Sequence of protein 2:
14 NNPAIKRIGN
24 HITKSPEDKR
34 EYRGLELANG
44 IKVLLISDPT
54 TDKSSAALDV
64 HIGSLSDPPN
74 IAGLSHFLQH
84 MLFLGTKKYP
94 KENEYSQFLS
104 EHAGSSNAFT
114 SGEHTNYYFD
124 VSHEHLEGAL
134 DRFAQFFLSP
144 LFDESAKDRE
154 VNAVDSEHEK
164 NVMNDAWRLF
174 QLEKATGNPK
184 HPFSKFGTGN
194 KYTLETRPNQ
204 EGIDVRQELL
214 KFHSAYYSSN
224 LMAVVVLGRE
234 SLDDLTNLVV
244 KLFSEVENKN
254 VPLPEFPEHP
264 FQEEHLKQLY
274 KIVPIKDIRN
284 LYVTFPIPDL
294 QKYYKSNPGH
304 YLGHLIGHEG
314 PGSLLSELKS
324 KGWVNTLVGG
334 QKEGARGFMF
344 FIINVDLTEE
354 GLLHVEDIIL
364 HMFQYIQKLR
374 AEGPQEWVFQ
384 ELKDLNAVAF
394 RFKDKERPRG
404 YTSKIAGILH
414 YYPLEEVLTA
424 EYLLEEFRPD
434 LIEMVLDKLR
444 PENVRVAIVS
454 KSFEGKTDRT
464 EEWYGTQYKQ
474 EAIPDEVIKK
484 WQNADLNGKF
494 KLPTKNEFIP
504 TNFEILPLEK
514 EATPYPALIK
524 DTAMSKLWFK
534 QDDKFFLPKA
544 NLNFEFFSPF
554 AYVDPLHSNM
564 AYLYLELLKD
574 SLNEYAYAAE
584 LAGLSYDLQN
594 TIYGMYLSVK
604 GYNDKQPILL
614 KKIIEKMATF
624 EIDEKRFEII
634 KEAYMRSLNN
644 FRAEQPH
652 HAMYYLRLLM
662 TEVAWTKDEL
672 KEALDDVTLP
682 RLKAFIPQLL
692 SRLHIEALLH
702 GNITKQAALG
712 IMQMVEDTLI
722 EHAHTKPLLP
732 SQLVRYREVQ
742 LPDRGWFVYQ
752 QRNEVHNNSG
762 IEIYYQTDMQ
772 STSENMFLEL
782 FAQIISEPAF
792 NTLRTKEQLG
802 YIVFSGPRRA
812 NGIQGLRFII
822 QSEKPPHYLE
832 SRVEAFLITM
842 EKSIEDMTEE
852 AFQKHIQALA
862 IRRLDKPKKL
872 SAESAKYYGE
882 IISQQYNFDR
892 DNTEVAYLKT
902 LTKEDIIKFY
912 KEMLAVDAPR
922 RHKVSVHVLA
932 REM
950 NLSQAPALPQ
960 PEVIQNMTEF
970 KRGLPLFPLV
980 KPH

Contacts between the two chains:
Residue H83 in protein 2 contacts residue T16 in protein 1 (closest heavy-atom distance 3.0 Å).
Residue H83 in protein 2 is in contact with residue Q18 in protein 1 (closest heavy-atom distance 3.1 Å).
Residue H79 in protein 2 is in contact with residue D15 in protein 1 (closest heavy-atom distance 3.4 Å).
Residue E312 in protein 2 contacts residue A1 in protein 1 (closest heavy-atom distance 2.7 Å).
Residue E160 in protein 2 is in contact with residue L17 in protein 1 (closest heavy-atom distance 4.1 Å).
Residue L330 in protein 2 contacts residue A1 in protein 1 (closest heavy-atom distance 2.7 Å).
Residue Q82 in protein 2 contacts residue L17 in protein 1 (closest heavy-atom distance 3.0 Å).
Residue G332 in protein 2 interacts with residue R3 in protein 1 (closest heavy-atom distance 2.8 Å).
Residue H83 in protein 2 contacts residue L17 in protein 1 (closest heavy-atom distance 3.4 Å).
Residue A111 in protein 2 is in contact with residue D15 in protein 1 (closest heavy-atom distance 4.2 Å).
Residue Y802 in protein 2 interacts with residue L17 in protein 1 (closest heavy-atom distance 3.2 Å).
Residue N110 in protein 2 interacts with residue Q18 in protein 1 (closest heavy-atom distance 4.3 Å).
Residue Q82 in protein 2 is in contact with residue D15 in protein 1 (closest heavy-atom distance 3.0 Å).
Residue A111 in protein 2 contacts residue L17 in protein 1 (closest heavy-atom distance 3.5 Å).
Residue W170 in protein 2 contacts residue V14 in protein 1 (closest heavy-atom distance 3.6 Å).
Residue R795 in protein 2 interacts with residue L17 in protein 1 (closest heavy-atom distance 3.9 Å).
Residue G310 in protein 2 interacts with residue A1 in protein 1 (closest heavy-atom distance 2.6 Å).
Residue W170 in protein 2 is in contact with residue L13 in protein 1 (closest heavy-atom distance 3.6 Å).
Residue N110 in protein 2 interacts with residue L17 in protein 1 (closest heavy-atom distance 3.0 Å).
Residue R795 in protein 2 contacts residue Q18 in protein 1 (closest heavy-atom distance 3.5 Å).
Residue G310 in protein 2 contacts residue Y2 in protein 1 (closest heavy-atom distance 4.1 Å).
Residue G333 in protein 2 is in contact with residue R3 in protein 1 (closest heavy-atom distance 4.2 Å).
Residue F791 in protein 2 is in contact with residue Q18 in protein 1 (closest heavy-atom distance 4.5 Å).
Residue E160 in protein 2 contacts residue D15 in protein 1 (closest heavy-atom distance 3.7 Å).
Residue F791 in protein 2 is in contact with residue L17 in protein 1 (closest heavy-atom distance 4.4 Å).
Residue F86 in protein 2 is in contact with residue L17 in protein 1 (closest heavy-atom distance 3.9 Å).
Residue Q82 in protein 2 interacts with residue T16 in protein 1 (closest heavy-atom distance 3.8 Å).
Residue H79 in protein 2 interacts with residue L17 in protein 1 (closest heavy-atom distance 4.6 Å).
Residue Y802 in protein 2 interacts with residue T16 in protein 1 (closest heavy-atom distance 2.5 Å).
Residue F173 in protein 2 contacts residue L13 in protein 1 (closest heavy-atom distance 3.7 Å).
Residue S114 in protein 2 contacts residue V14 in protein 1 (closest heavy-atom distance 3.8 Å).
Residue A169 in protein 2 contacts residue L13 in protein 1 (closest heavy-atom distance 4.2 Å).
Residue H79 in protein 2 interacts with residue T16 in protein 1 (closest heavy-atom distance 2.6 Å).
Residue T113 in protein 2 is in contact with residue V14 in protein 1 (closest heavy-atom distance 3.8 Å).
Residue F86 in protein 2 contacts residue Q18 in protein 1 (closest heavy-atom distance 3.6 Å).
Residue F112 in protein 2 is in contact with residue V14 in protein 1 (closest heavy-atom distance 4.1 Å).
Residue N164 in protein 2 interacts with residue D15 in protein 1 (closest heavy-atom distance 4.3 Å).
Residue F112 in protein 2 interacts with residue T16 in protein 1 (closest heavy-atom distance 4.0 Å).
Residue F112 in protein 2 is in contact with residue D15 in protein 1 (closest heavy-atom distance 3.2 Å).
Residue Q82 in protein 2 contacts residue Q18 in protein 1 (closest heavy-atom distance 4.2 Å).
Residue Q334 in protein 2 interacts with residue R3 in protein 1 (closest heavy-atom distance 3.6 Å).
Residue A111 in protein 2 contacts residue T16 in protein 1 (closest heavy-atom distance 3.2 Å).
Residue I345 in protein 2 interacts with residue R3 in protein 1 (closest heavy-atom distance 3.9 Å).
Residue V331 in protein 2 interacts with residue A1 in protein 1 (closest heavy-atom distance 3.3 Å).
Residue G306 in protein 2 interacts with residue Y2 in protein 1 (closest heavy-atom distance 4.0 Å).
Residue T191 in protein 2 interacts with residue D15 in protein 1 (closest heavy-atom distance 3.3 Å).
Residue Y580 in protein 2 interacts with residue A1 in protein 1 (closest heavy-atom distance 3.6 Å).
Residue N110 in protein 2 interacts with residue T16 in protein 1 (closest heavy-atom distance 3.9 Å).
Residue S109 in protein 2 interacts with residue Q18 in protein 1 (closest heavy-atom distance 3.0 Å).
Residue V331 in protein 2 contacts residue R3 in protein 1 (closest heavy-atom distance 3.5 Å).
Residue E153 in protein 2 contacts residue Q18 in protein 1 (closest heavy-atom distance 3.2 Å).
Residue Y580 in protein 2 interacts with residue Y2 in protein 1 (closest heavy-atom distance 3.7 Å).
Residue H307 in protein 2 contacts residue Y2 in protein 1 (closest heavy-atom distance 4.1 Å).
Residue G332 in protein 2 interacts with residue A1 in protein 1 (closest heavy-atom distance 2.9 Å).
Residue S99 in protein 2 contacts residue Q18 in protein 1 (closest heavy-atom distance 4.2 Å).
Residue E160 in protein 2 contacts residue T16 in protein 1 (closest heavy-atom distance 2.9 Å).
Residue G190 in protein 2 is in contact with residue D15 in protein 1 (closest heavy-atom distance 4.0 Å).
Residue G332 in protein 2 interacts with residue Y2 in protein 1 (closest heavy-atom distance 3.5 Å).
Residue T113 in protein 2 contacts residue D15 in protein 1 (closest heavy-atom distance 2.7 Å).
Residue W170 in protein 2 interacts with residue D15 in protein 1 (closest heavy-atom distance 3.3 Å).

This data describes a binding interaction between two proteins.

Sequence of protein 1:
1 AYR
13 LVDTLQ